Contacts between the two chains:
Residue L31 in the second protein interacts with residue S27 in the first protein (closest heavy-atom distance 4.8 Å).
Residue A59 in the second protein contacts residue F56 in the first protein (closest heavy-atom distance 4.6 Å).
Residue Q45 in the second protein contacts residue F41 in the first protein (closest heavy-atom distance 3.9 Å).
Residue L20 in the second protein contacts residue R21 in the first protein (closest heavy-atom distance 3.9 Å).
Residue V63 in the second protein contacts residue L66 in the first protein (closest heavy-atom distance 4.1 Å).
Residue C13 in the second protein is in contact with residue N17 in the first protein (closest heavy-atom distance 4.1 Å).
Residue V63 in the second protein is in contact with residue A59 in the first protein (closest heavy-atom distance 4.8 Å).
Residue A59 in the second protein interacts with residue A59 in the first protein (closest heavy-atom distance 4.3 Å).
Residue L20 in the second protein contacts residue L20 in the first protein (closest heavy-atom distance 3.8 Å).
Residue I24 in the second protein contacts residue I24 in the first protein (closest heavy-atom distance 3.6 Å).
Residue K55 in the second protein contacts residue F56 in the first protein (closest heavy-atom distance 3.8 Å).
Residue C13 in the second protein is in contact with residue L14 in the first protein (closest heavy-atom distance 3.9 Å).
Residue N17 in the second protein contacts residue E16 in the first protein (closest heavy-atom distance 3.8 Å).
Residue L66 in the second protein is in contact with residue V63 in the first protein (closest heavy-atom distance 4.3 Å).
Residue A23 in the second protein interacts with residue I24 in the first protein (closest heavy-atom distance 4.3 Å).
Residue F56 in the second protein interacts with residue F56 in the first protein (closest heavy-atom distance 3.4 Å).
Residue L14 in the second protein is in contact with residue C13 in the first protein (closest heavy-atom distance 3.4 Å).
Residue L31 in the second protein contacts residue L31 in the first protein (closest heavy-atom distance 4.6 Å).
Residue L10 in the second protein contacts residue C13 in the first protein (closest heavy-atom distance 3.8 Å).
Residue V63 in the second protein interacts with residue V63 in the first protein (closest heavy-atom distance 3.8 Å).
Residue F41 in the second protein contacts residue Q45 in the first protein (closest heavy-atom distance 3.8 Å).
Residue T9 in the second protein interacts with residue L10 in the first protein (closest heavy-atom distance 4.0 Å).
Residue L38 in the second protein contacts residue L38 in the first protein (closest heavy-atom distance 4.6 Å).
Residue A59 in the second protein is in contact with residue V63 in the first protein (closest heavy-atom distance 4.9 Å).
Residue C13 in the second protein is in contact with residue L10 in the first protein (closest heavy-atom distance 4.3 Å).
Residue S27 in the second protein is in contact with residue S27 in the first protein (closest heavy-atom distance 4.6 Å).
Residue N17 in the second protein contacts residue C13 in the first protein (closest heavy-atom distance 3.1 Å).
Residue L20 in the second protein interacts with residue I24 in the first protein (closest heavy-atom distance 3.5 Å).
Residue L20 in the second protein is in contact with residue N17 in the first protein (closest heavy-atom distance 3.5 Å).
Residue I24 in the second protein contacts residue A23 in the first protein (closest heavy-atom distance 4.3 Å).
Residue N17 in the second protein interacts with residue L20 in the first protein (closest heavy-atom distance 3.3 Å).
Residue L10 in the second protein interacts with residue L10 in the first protein (closest heavy-atom distance 3.8 Å).
Residue R21 in the second protein interacts with residue E16 in the first protein (closest heavy-atom distance 3.2 Å).
Residue G67 in the second protein contacts residue L66 in the first protein (closest heavy-atom distance 3.9 Å).
Residue L66 in the second protein is in contact with residue G67 in the first protein (closest heavy-atom distance 5.0 Å).
Residue N17 in the second protein is in contact with residue N17 in the first protein (closest heavy-atom distance 3.1 Å).
Residue E16 in the second protein is in contact with residue N17 in the first protein (closest heavy-atom distance 3.3 Å).
Residue L10 in the second protein is in contact with residue T9 in the first protein (closest heavy-atom distance 3.8 Å).
Residue L52 in the second protein interacts with residue L52 in the first protein (closest heavy-atom distance 3.7 Å).
Residue I24 in the second protein interacts with residue L20 in the first protein (closest heavy-atom distance 3.9 Å).
Residue E16 in the second protein contacts residue R21 in the first protein (closest heavy-atom distance 2.9 Å).
Residue V63 in the second protein is in contact with residue L62 in the first protein (closest heavy-atom distance 3.8 Å).
Residue L62 in the second protein interacts with residue V63 in the first protein (closest heavy-atom distance 3.9 Å).
Residue R21 in the second protein interacts with residue L20 in the first protein (closest heavy-atom distance 4.2 Å).
Residue L66 in the second protein contacts residue L66 in the first protein (closest heavy-atom distance 3.9 Å).
Residue F41 in the second protein is in contact with residue F41 in the first protein (closest heavy-atom distance 3.8 Å).
Residue C13 in the second protein interacts with residue C13 in the first protein (closest heavy-atom distance 3.2 Å).
Residue L52 in the second protein is in contact with residue F56 in the first protein (closest heavy-atom distance 3.8 Å).

Sequence of the first protein:
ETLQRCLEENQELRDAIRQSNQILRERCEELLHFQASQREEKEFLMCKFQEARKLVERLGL

These two protein chains interact to form a complex.

Sequence of the second protein:
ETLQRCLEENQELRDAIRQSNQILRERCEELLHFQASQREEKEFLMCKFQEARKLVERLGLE